Residue-level contacts at the interface:
Residue R156 in the first protein is in contact with residue K5 in the second protein (closest heavy-atom distance 4.2 Å).
Residue R163 in the first protein contacts residue T2 in the second protein (closest heavy-atom distance 2.6 Å).
Residue A69 in the first protein is in contact with residue L4 in the second protein (closest heavy-atom distance 4.0 Å).
Residue N77 in the first protein is in contact with residue S7 in the second protein (closest heavy-atom distance 3.3 Å).
Residue Y7 in the first protein contacts residue C1 in the second protein (closest heavy-atom distance 3.3 Å).
Residue Q62 in the first protein interacts with residue L4 in the second protein (closest heavy-atom distance 3.4 Å).
Residue Y59 in the first protein contacts residue C1 in the second protein (closest heavy-atom distance 4.2 Å).
Residue R114 in the first protein contacts residue S7 in the second protein (closest heavy-atom distance 4.3 Å).
Residue D116 in the first protein is in contact with residue Y9 in the second protein (closest heavy-atom distance 2.5 Å).
Residue M45 in the first protein contacts residue T2 in the second protein (closest heavy-atom distance 4.4 Å).
Residue W147 in the first protein is in contact with residue S7 in the second protein (closest heavy-atom distance 3.6 Å).
Residue R163 in the first protein interacts with residue E3 in the second protein (closest heavy-atom distance 4.4 Å).
Residue E63 in the first protein is in contact with residue T2 in the second protein (closest heavy-atom distance 2.8 Å).
Residue N66 in the first protein interacts with residue T2 in the second protein (closest heavy-atom distance 3.3 Å).
Residue R156 in the first protein is in contact with residue S7 in the second protein (closest heavy-atom distance 3.6 Å).
Residue G167 in the first protein is in contact with residue C1 in the second protein (closest heavy-atom distance 4.1 Å).
Residue W147 in the first protein is in contact with residue D8 in the second protein (closest heavy-atom distance 2.8 Å).
Residue N66 in the first protein interacts with residue E3 in the second protein (closest heavy-atom distance 3.2 Å).
Residue Y159 in the first protein contacts residue T2 in the second protein (closest heavy-atom distance 3.7 Å).
Residue K146 in the first protein is in contact with residue Y9 in the second protein (closest heavy-atom distance 3.7 Å).
Residue H70 in the first protein is in contact with residue K5 in the second protein (closest heavy-atom distance 4.5 Å).
Residue H70 in the first protein contacts residue L4 in the second protein (closest heavy-atom distance 4.4 Å).
Residue T80 in the first protein interacts with residue Y9 in the second protein (closest heavy-atom distance 3.7 Å).
Residue D74 in the first protein contacts residue L6 in the second protein (closest heavy-atom distance 3.9 Å).
Residue E63 in the first protein contacts residue C1 in the second protein (closest heavy-atom distance 3.4 Å).
Residue T143 in the first protein contacts residue Y9 in the second protein (closest heavy-atom distance 2.7 Å).
Residue L81 in the first protein is in contact with residue Y9 in the second protein (closest heavy-atom distance 3.6 Å).
Residue H70 in the first protein contacts residue L6 in the second protein (closest heavy-atom distance 3.3 Å).
Residue I97 in the first protein interacts with residue L6 in the second protein (closest heavy-atom distance 3.9 Å).
Residue C164 in the first protein interacts with residue C1 in the second protein (closest heavy-atom distance 4.5 Å).
Residue R156 in the first protein is in contact with residue E3 in the second protein (closest heavy-atom distance 2.9 Å).
Residue T73 in the first protein contacts residue S7 in the second protein (closest heavy-atom distance 3.7 Å).
Residue R114 in the first protein interacts with residue E3 in the second protein (closest heavy-atom distance 4.1 Å).
Residue Y123 in the first protein interacts with residue Y9 in the second protein (closest heavy-atom distance 3.9 Å).
Residue Y99 in the first protein interacts with residue T2 in the second protein (closest heavy-atom distance 2.6 Å).
Residue I97 in the first protein is in contact with residue Y9 in the second protein (closest heavy-atom distance 4.2 Å).
Residue Y99 in the first protein interacts with residue E3 in the second protein (closest heavy-atom distance 3.1 Å).
Residue R163 in the first protein is in contact with residue L4 in the second protein (closest heavy-atom distance 3.5 Å).
Residue W147 in the first protein interacts with residue Y9 in the second protein (closest heavy-atom distance 3.6 Å).
Residue T73 in the first protein contacts residue L6 in the second protein (closest heavy-atom distance 3.5 Å).
Residue Y171 in the first protein contacts residue C1 in the second protein (closest heavy-atom distance 3.1 Å).
Residue N66 in the first protein interacts with residue L4 in the second protein (closest heavy-atom distance 3.6 Å).
Residue M67 in the first protein contacts residue T2 in the second protein (closest heavy-atom distance 3.4 Å).
Residue Y99 in the first protein is in contact with residue L6 in the second protein (closest heavy-atom distance 4.5 Å).
Residue R163 in the first protein contacts residue C1 in the second protein (closest heavy-atom distance 3.2 Å).
Residue Y159 in the first protein contacts residue C1 in the second protein (closest heavy-atom distance 2.7 Å).
Residue Y159 in the first protein contacts residue E3 in the second protein (closest heavy-atom distance 3.5 Å).
Residue I95 in the first protein is in contact with residue Y9 in the second protein (closest heavy-atom distance 3.7 Å).
Residue Q155 in the first protein is in contact with residue E3 in the second protein (closest heavy-atom distance 4.5 Å).
Residue R114 in the first protein is in contact with residue L6 in the second protein (closest heavy-atom distance 3.6 Å).
Residue I124 in the first protein is in contact with residue Y9 in the second protein (closest heavy-atom distance 4.5 Å).
Residue F9 in the first protein contacts residue T2 in the second protein (closest heavy-atom distance 3.6 Å).
Residue Y84 in the first protein contacts residue Y9 in the second protein (closest heavy-atom distance 2.8 Å).
Residue Y7 in the first protein interacts with residue T2 in the second protein (closest heavy-atom distance 3.6 Å).
Residue N77 in the first protein interacts with residue Y9 in the second protein (closest heavy-atom distance 3.0 Å).
Residue M5 in the first protein is in contact with residue C1 in the second protein (closest heavy-atom distance 3.5 Å).
Residue H70 in the first protein is in contact with residue E3 in the second protein (closest heavy-atom distance 3.2 Å).
Residue N77 in the first protein interacts with residue D8 in the second protein (closest heavy-atom distance 3.4 Å).
Residue H70 in the first protein interacts with residue T2 in the second protein (closest heavy-atom distance 3.8 Å).
Residue T73 in the first protein contacts residue D8 in the second protein (closest heavy-atom distance 3.4 Å).

Sequence of the second protein:
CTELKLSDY

Sequence of the first protein:
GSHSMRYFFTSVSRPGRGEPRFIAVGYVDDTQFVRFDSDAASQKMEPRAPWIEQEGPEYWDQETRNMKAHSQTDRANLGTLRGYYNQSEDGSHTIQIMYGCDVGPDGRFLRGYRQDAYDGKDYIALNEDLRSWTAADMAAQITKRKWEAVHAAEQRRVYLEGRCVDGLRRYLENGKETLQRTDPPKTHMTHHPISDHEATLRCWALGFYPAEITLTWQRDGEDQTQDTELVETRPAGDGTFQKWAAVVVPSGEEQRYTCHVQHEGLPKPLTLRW

The following describes two proteins that form a bound complex.